Sequence of the first protein:
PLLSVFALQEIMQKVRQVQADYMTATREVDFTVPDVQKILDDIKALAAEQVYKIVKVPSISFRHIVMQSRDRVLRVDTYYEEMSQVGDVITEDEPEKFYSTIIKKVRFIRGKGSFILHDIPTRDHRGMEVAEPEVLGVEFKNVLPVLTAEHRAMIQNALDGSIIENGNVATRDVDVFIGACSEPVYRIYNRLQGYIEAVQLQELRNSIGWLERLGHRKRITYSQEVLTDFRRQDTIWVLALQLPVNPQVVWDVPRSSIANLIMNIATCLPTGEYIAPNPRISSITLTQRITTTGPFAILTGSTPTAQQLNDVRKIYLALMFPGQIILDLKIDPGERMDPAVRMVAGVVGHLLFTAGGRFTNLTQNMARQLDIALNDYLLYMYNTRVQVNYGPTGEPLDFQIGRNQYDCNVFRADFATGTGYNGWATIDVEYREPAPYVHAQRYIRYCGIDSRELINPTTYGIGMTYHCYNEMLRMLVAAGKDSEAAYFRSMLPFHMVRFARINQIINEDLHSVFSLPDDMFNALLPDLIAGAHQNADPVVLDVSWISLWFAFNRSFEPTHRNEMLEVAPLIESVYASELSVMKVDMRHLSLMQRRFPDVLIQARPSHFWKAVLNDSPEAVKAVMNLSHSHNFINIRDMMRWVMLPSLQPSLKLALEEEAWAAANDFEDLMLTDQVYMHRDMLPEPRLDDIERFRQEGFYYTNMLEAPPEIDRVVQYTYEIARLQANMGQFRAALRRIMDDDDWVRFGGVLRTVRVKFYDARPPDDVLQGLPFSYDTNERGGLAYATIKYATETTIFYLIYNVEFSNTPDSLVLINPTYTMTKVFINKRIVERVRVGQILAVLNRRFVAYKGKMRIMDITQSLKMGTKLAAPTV

These two protein chains interact to form a complex.

Sequence of the second protein:
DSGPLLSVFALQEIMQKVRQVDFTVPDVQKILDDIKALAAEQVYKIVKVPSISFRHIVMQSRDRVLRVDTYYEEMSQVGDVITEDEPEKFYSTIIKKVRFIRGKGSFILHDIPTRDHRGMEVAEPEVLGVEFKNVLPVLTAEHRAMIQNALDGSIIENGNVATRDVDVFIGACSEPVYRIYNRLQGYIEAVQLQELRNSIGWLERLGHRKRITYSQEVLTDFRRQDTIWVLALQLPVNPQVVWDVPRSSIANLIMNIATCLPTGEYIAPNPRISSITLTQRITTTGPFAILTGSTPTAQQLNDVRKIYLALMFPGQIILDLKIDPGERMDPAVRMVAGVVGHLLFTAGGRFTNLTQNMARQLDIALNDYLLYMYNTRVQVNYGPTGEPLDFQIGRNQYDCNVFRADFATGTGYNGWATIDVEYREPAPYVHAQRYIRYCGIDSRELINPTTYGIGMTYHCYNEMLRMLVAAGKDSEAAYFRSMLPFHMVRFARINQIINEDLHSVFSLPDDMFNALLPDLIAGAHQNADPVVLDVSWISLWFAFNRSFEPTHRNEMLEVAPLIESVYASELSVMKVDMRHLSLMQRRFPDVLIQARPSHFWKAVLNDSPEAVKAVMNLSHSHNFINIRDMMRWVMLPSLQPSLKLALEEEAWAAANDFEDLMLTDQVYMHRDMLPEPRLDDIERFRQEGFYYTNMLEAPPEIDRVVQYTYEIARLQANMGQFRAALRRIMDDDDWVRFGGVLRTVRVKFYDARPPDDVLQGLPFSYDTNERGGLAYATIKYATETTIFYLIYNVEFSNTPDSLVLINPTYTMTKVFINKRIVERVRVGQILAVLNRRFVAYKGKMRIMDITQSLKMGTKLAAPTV

Contacts between the two chains:
Residue T412 in the first protein is in contact with residue R431 in the second protein (closest heavy-atom distance 3.7 Å).
Residue M409 in the first protein interacts with residue T313 in the second protein (closest heavy-atom distance 3.8 Å).
Residue M365 in the first protein interacts with residue P485 in the second protein (closest heavy-atom distance 3.7 Å).
Residue I400 in the first protein is in contact with residue I490 in the second protein (closest heavy-atom distance 3.7 Å).
Residue Q37 in the first protein contacts residue L36 in the second protein (closest heavy-atom distance 4.3 Å).
Residue M51 in the first protein interacts with residue S27 in the second protein (closest heavy-atom distance 4.0 Å).
Residue V46 in the first protein is in contact with residue L31 in the second protein (closest heavy-atom distance 4.1 Å).
Residue Y408 in the first protein is in contact with residue A514 in the second protein (closest heavy-atom distance 3.2 Å).
Residue M51 in the first protein interacts with residue G28 in the second protein (closest heavy-atom distance 3.7 Å).
Residue F34 in the first protein contacts residue R44 in the second protein (closest heavy-atom distance 3.9 Å).
Residue S32 in the first protein interacts with residue Q37 in the second protein (closest heavy-atom distance 4.0 Å).
Residue V46 in the first protein is in contact with residue I39 in the second protein (closest heavy-atom distance 3.9 Å).
Residue R370 in the first protein is in contact with residue I490 in the second protein (closest heavy-atom distance 3.5 Å).
Residue K42 in the first protein is in contact with residue V43 in the second protein (closest heavy-atom distance 3.7 Å).
Residue T320 in the first protein interacts with residue Q316 in the second protein (closest heavy-atom distance 3.9 Å).
Residue M365 in the first protein interacts with residue T486 in the second protein (closest heavy-atom distance 3.4 Å).
Residue V43 in the first protein is in contact with residue L31 in the second protein (closest heavy-atom distance 3.8 Å).
Residue L31 in the first protein is in contact with residue V33 in the second protein (closest heavy-atom distance 3.9 Å).
Residue Q47 in the first protein interacts with residue P29 in the second protein (closest heavy-atom distance 3.8 Å).
Residue K42 in the first protein is in contact with residue I39 in the second protein (closest heavy-atom distance 4.2 Å).
Residue F34 in the first protein is in contact with residue M40 in the second protein (closest heavy-atom distance 4.0 Å).
Residue Y408 in the first protein contacts residue T313 in the second protein (closest heavy-atom distance 4.2 Å).
Residue P367 in the first protein interacts with residue I309 in the second protein (closest heavy-atom distance 3.7 Å).
Residue D366 in the first protein is in contact with residue R308 in the second protein (closest heavy-atom distance 2.9 Å).
Residue T412 in the first protein interacts with residue N432 in the second protein (closest heavy-atom distance 3.7 Å).
Residue V33 in the first protein is in contact with residue V33 in the second protein (closest heavy-atom distance 3.7 Å).
Residue M51 in the first protein contacts residue D26 in the second protein (closest heavy-atom distance 3.4 Å).
Residue T319 in the first protein is in contact with residue Q316 in the second protein (closest heavy-atom distance 4.1 Å).
Residue T319 in the first protein interacts with residue I318 in the second protein (closest heavy-atom distance 3.7 Å).
Residue T319 in the first protein is in contact with residue R317 in the second protein (closest heavy-atom distance 4.1 Å).
Residue M409 in the first protein is in contact with residue Q316 in the second protein (closest heavy-atom distance 3.2 Å).
Residue T412 in the first protein is in contact with residue V505 in the second protein (closest heavy-atom distance 3.3 Å).
Residue D366 in the first protein contacts residue N306 in the second protein (closest heavy-atom distance 4.1 Å).
Residue I39 in the first protein is in contact with residue I39 in the second protein (closest heavy-atom distance 3.7 Å).
Residue A368 in the first protein is in contact with residue R308 in the second protein (closest heavy-atom distance 4.0 Å).
Residue L31 in the first protein interacts with residue Q37 in the second protein (closest heavy-atom distance 4.2 Å).
Residue T321 in the first protein contacts residue Q316 in the second protein (closest heavy-atom distance 3.3 Å).
Residue Q47 in the first protein is in contact with residue G28 in the second protein (closest heavy-atom distance 3.5 Å).
Residue Q37 in the first protein is in contact with residue M40 in the second protein (closest heavy-atom distance 3.8 Å).
Residue Y410 in the first protein interacts with residue D510 in the second protein (closest heavy-atom distance 2.9 Å).
Residue T321 in the first protein is in contact with residue S311 in the second protein (closest heavy-atom distance 4.3 Å).
Residue M365 in the first protein interacts with residue N306 in the second protein (closest heavy-atom distance 3.7 Å).
Residue L31 in the first protein interacts with residue F34 in the second protein (closest heavy-atom distance 3.8 Å).
Residue T412 in the first protein interacts with residue A506 in the second protein (closest heavy-atom distance 4.3 Å).
Residue Y410 in the first protein is in contact with residue R517 in the second protein (closest heavy-atom distance 3.1 Å).
Residue Y408 in the first protein is in contact with residue I312 in the second protein (closest heavy-atom distance 2.4 Å).
Residue M409 in the first protein interacts with residue A514 in the second protein (closest heavy-atom distance 3.9 Å).
Residue I326 in the first protein contacts residue I312 in the second protein (closest heavy-atom distance 3.7 Å).
Residue N411 in the first protein interacts with residue V505 in the second protein (closest heavy-atom distance 4.2 Å).
Residue V43 in the first protein interacts with residue L36 in the second protein (closest heavy-atom distance 4.1 Å).
Residue Y418 in the first protein is in contact with residue R517 in the second protein (closest heavy-atom distance 3.2 Å).
Residue N411 in the first protein interacts with residue D510 in the second protein (closest heavy-atom distance 3.2 Å).
Residue Y50 in the first protein contacts residue P29 in the second protein (closest heavy-atom distance 4.3 Å).
Residue L407 in the first protein is in contact with residue R517 in the second protein (closest heavy-atom distance 3.4 Å).
Residue T321 in the first protein interacts with residue I312 in the second protein (closest heavy-atom distance 3.9 Å).
Residue Y410 in the first protein interacts with residue V505 in the second protein (closest heavy-atom distance 3.3 Å).
Residue M409 in the first protein contacts residue D510 in the second protein (closest heavy-atom distance 4.1 Å).
Residue R364 in the first protein interacts with residue T487 in the second protein (closest heavy-atom distance 2.9 Å).
Residue I39 in the first protein is in contact with residue M40 in the second protein (closest heavy-atom distance 4.0 Å).
Residue I326 in the first protein interacts with residue R308 in the second protein (closest heavy-atom distance 3.4 Å).